Interface contacts:
Residue A99 in chain B interacts with residue R98 in chain A (closest heavy-atom distance 3.3 Å).
Residue R28 in chain B contacts residue Y91 in chain A (closest heavy-atom distance 3.3 Å).
Residue Q194 in chain B interacts with residue F81 in chain A (closest heavy-atom distance 3.2 Å).
Residue H189 in chain B is in contact with residue L76 in chain A (closest heavy-atom distance 3.1 Å).
Residue N26 in chain B contacts residue N86 in chain A (closest heavy-atom distance 3.0 Å).
Residue H187 in chain B interacts with residue A72 in chain A (closest heavy-atom distance 3.5 Å).
Residue Y191 in chain B contacts residue L84 in chain A (closest heavy-atom distance 3.7 Å).
Residue L221 in chain B is in contact with residue T73 in chain A (closest heavy-atom distance 3.5 Å).
Residue L64 in chain B interacts with residue R98 in chain A (closest heavy-atom distance 2.6 Å).
Residue A133 in chain B is in contact with residue N94 in chain A (closest heavy-atom distance 2.8 Å).
Residue A133 in chain B is in contact with residue V92 in chain A (closest heavy-atom distance 3.9 Å).
Residue R126 in chain B contacts residue Y91 in chain A (closest heavy-atom distance 2.5 Å).
Residue E163 in chain B is in contact with residue R85 in chain A (closest heavy-atom distance 3.7 Å).
Residue L190 in chain B is in contact with residue F81 in chain A (closest heavy-atom distance 3.9 Å).
Residue N188 in chain B contacts residue L76 in chain A (closest heavy-atom distance 3.2 Å).
Residue D65 in chain B is in contact with residue F93 in chain A (closest heavy-atom distance 3.0 Å).
Residue I61 in chain B contacts residue Y91 in chain A (closest heavy-atom distance 3.6 Å).
Residue S27 in chain B is in contact with residue Y91 in chain A (closest heavy-atom distance 3.7 Å).
Residue G67 in chain B is in contact with residue R102 in chain A (closest heavy-atom distance 2.8 Å).
Residue E160 in chain B interacts with residue H87 in chain A (closest heavy-atom distance 2.5 Å).
Residue E156 in chain B interacts with residue P88 in chain A (closest heavy-atom distance 3.4 Å).
Residue G67 in chain B contacts residue F101 in chain A (closest heavy-atom distance 3.7 Å).
Residue L144 in chain B contacts residue F90 in chain A (closest heavy-atom distance 3.9 Å).
Residue R28 in chain B is in contact with residue V92 in chain A (closest heavy-atom distance 3.0 Å).
Residue R126 in chain B is in contact with residue S89 in chain A (closest heavy-atom distance 3.0 Å).
Residue K125 in chain B interacts with residue S89 in chain A (closest heavy-atom distance 3.5 Å).
Residue N222 in chain B contacts residue K77 in chain A (closest heavy-atom distance 3.7 Å).
Residue R126 in chain B contacts residue F93 in chain A (closest heavy-atom distance 3.9 Å).
Residue N188 in chain B contacts residue L84 in chain A (closest heavy-atom distance 3.9 Å).
Residue N26 in chain B is in contact with residue T83 in chain A (closest heavy-atom distance 3.7 Å).
Residue K132 in chain B interacts with residue F90 in chain A (closest heavy-atom distance 2.8 Å).
Residue E101 in chain B contacts residue R98 in chain A (closest heavy-atom distance 3.9 Å).
Residue K125 in chain B contacts residue F90 in chain A (closest heavy-atom distance 3.5 Å).
Residue M95 in chain B interacts with residue F93 in chain A (closest heavy-atom distance 3.5 Å).
Residue N223 in chain B contacts residue K77 in chain A (closest heavy-atom distance 3.8 Å).
Residue H159 in chain B interacts with residue H87 in chain A (closest heavy-atom distance 3.6 Å).
Residue L190 in chain B is in contact with residue L84 in chain A (closest heavy-atom distance 3.6 Å).
Residue L190 in chain B interacts with residue T80 in chain A (closest heavy-atom distance 3.9 Å).
Residue E163 in chain B contacts residue H87 in chain A (closest heavy-atom distance 3.8 Å).
Residue H187 in chain B contacts residue L76 in chain A (closest heavy-atom distance 3.4 Å).
Residue H159 in chain B interacts with residue F81 in chain A (closest heavy-atom distance 3.8 Å).
Residue G67 in chain B is in contact with residue R98 in chain A (closest heavy-atom distance 3.8 Å).
Residue L221 in chain B contacts residue K77 in chain A (closest heavy-atom distance 3.9 Å).
Residue K132 in chain B is in contact with residue V92 in chain A (closest heavy-atom distance 3.7 Å).
Residue Y66 in chain B contacts residue F101 in chain A (closest heavy-atom distance 3.1 Å).
Residue A129 in chain B contacts residue V92 in chain A (closest heavy-atom distance 3.3 Å).
Residue N26 in chain B interacts with residue P88 in chain A (closest heavy-atom distance 3.3 Å).
Residue D65 in chain B contacts residue H95 in chain A (closest heavy-atom distance 3.1 Å).
Residue D65 in chain B is in contact with residue V92 in chain A (closest heavy-atom distance 3.9 Å).
Residue A157 in chain B contacts residue F90 in chain A (closest heavy-atom distance 3.6 Å).
Residue E31 in chain B contacts residue F101 in chain A (closest heavy-atom distance 3.8 Å).
Residue I128 in chain B is in contact with residue F90 in chain A (closest heavy-atom distance 3.6 Å).
Residue E156 in chain B is in contact with residue S89 in chain A (closest heavy-atom distance 3.7 Å).
Residue L64 in chain B contacts residue F93 in chain A (closest heavy-atom distance 3.9 Å).
Residue E156 in chain B is in contact with residue H87 in chain A (closest heavy-atom distance 3.3 Å).
Residue A99 in chain B is in contact with residue F93 in chain A (closest heavy-atom distance 3.6 Å).
Residue H159 in chain B is in contact with residue L84 in chain A (closest heavy-atom distance 3.8 Å).
Residue E160 in chain B is in contact with residue F90 in chain A (closest heavy-atom distance 3.6 Å).
Residue E156 in chain B interacts with residue F90 in chain A (closest heavy-atom distance 3.9 Å).
Residue R126 in chain B contacts residue F90 in chain A (closest heavy-atom distance 3.9 Å).

Sequence of chain B:
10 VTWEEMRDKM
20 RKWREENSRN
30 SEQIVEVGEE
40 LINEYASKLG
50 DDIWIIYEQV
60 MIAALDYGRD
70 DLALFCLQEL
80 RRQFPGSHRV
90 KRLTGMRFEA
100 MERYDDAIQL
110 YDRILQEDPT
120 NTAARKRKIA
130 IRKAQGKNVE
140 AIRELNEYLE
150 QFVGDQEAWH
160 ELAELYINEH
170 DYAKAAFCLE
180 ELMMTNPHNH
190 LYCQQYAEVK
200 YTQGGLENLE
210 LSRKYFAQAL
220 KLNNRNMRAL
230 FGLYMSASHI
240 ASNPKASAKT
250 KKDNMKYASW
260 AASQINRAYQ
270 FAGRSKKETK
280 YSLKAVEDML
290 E

Sequence of chain A:
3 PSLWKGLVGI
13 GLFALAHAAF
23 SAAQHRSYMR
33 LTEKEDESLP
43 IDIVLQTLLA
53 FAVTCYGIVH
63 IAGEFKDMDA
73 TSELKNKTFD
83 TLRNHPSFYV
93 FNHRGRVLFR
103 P

These two protein chains interact to form a complex.